The following describes two proteins that form a bound complex.

Sequence of protein 2:
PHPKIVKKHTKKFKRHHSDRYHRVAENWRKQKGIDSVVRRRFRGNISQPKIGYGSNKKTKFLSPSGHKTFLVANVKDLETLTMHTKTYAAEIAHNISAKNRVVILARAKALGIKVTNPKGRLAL

Residue-level contacts at the interface:
Residue A21 in protein 1 contacts residue T73 in protein 2 (closest heavy-atom distance 4.8 Å).
Residue T35 in protein 1 interacts with residue H88 in protein 2 (closest heavy-atom distance 3.4 Å).
Residue Y134 in protein 1 is in contact with residue L109 in protein 2 (closest heavy-atom distance 3.6 Å).
Residue V118 in protein 1 contacts residue R111 in protein 2 (closest heavy-atom distance 4.6 Å).
Residue Q25 in protein 1 contacts residue Y92 in protein 2 (closest heavy-atom distance 3.4 Å).
Residue V118 in protein 1 contacts residue L115 in protein 2 (closest heavy-atom distance 4.2 Å).
Residue L125 in protein 1 is in contact with residue A114 in protein 2 (closest heavy-atom distance 4.2 Å).
Residue G136 in protein 1 interacts with residue A102 in protein 2 (closest heavy-atom distance 4.4 Å).
Residue A21 in protein 1 contacts residue Y92 in protein 2 (closest heavy-atom distance 4.4 Å).
Residue G36 in protein 1 is in contact with residue T84 in protein 2 (closest heavy-atom distance 4.6 Å).
Residue H133 in protein 1 contacts residue L128 in protein 2 (closest heavy-atom distance 3.7 Å).
Residue G36 in protein 1 is in contact with residue M87 in protein 2 (closest heavy-atom distance 4.8 Å).
Residue P22 in protein 1 contacts residue F65 in protein 2 (closest heavy-atom distance 4.2 Å).
Residue R111 in protein 1 interacts with residue M87 in protein 2 (closest heavy-atom distance 3.7 Å).
Residue K114 in protein 1 contacts residue L115 in protein 2 (closest heavy-atom distance 3.5 Å).
Residue Q110 in protein 1 interacts with residue M87 in protein 2 (closest heavy-atom distance 4.7 Å).
Residue K114 in protein 1 interacts with residue T86 in protein 2 (closest heavy-atom distance 2.7 Å).
Residue N23 in protein 1 contacts residue F65 in protein 2 (closest heavy-atom distance 3.7 Å).
Residue T121 in protein 1 is in contact with residue A114 in protein 2 (closest heavy-atom distance 3.1 Å).
Residue T35 in protein 1 interacts with residue M87 in protein 2 (closest heavy-atom distance 3.7 Å).
Residue H133 in protein 1 interacts with residue A127 in protein 2 (closest heavy-atom distance 4.1 Å).
Residue Y134 in protein 1 contacts residue A127 in protein 2 (closest heavy-atom distance 3.6 Å).
Residue L37 in protein 1 is in contact with residue H88 in protein 2 (closest heavy-atom distance 3.1 Å).
Residue F27 in protein 1 interacts with residue H88 in protein 2 (closest heavy-atom distance 4.6 Å).
Residue V135 in protein 1 contacts residue L126 in protein 2 (closest heavy-atom distance 3.7 Å).
Residue P22 in protein 1 interacts with residue F74 in protein 2 (closest heavy-atom distance 4.2 Å).
Residue Y134 in protein 1 interacts with residue L126 in protein 2 (closest heavy-atom distance 3.3 Å).
Residue C28 in protein 1 interacts with residue T84 in protein 2 (closest heavy-atom distance 4.0 Å).
Residue R29 in protein 1 contacts residue D81 in protein 2 (closest heavy-atom distance 3.9 Å).
Residue G24 in protein 1 contacts residue F65 in protein 2 (closest heavy-atom distance 5.0 Å).
Residue V135 in protein 1 is in contact with residue R125 in protein 2 (closest heavy-atom distance 4.2 Å).
Residue F27 in protein 1 is in contact with residue T84 in protein 2 (closest heavy-atom distance 3.7 Å).
Residue V137 in protein 1 interacts with residue R125 in protein 2 (closest heavy-atom distance 4.9 Å).
Residue Y134 in protein 1 interacts with residue V106 in protein 2 (closest heavy-atom distance 3.8 Å).
Residue K114 in protein 1 is in contact with residue M87 in protein 2 (closest heavy-atom distance 3.9 Å).
Residue N23 in protein 1 contacts residue Y92 in protein 2 (closest heavy-atom distance 3.1 Å).
Residue F27 in protein 1 is in contact with residue Y92 in protein 2 (closest heavy-atom distance 4.2 Å).
Residue V135 in protein 1 is in contact with residue L128 in protein 2 (closest heavy-atom distance 4.1 Å).
Residue L115 in protein 1 contacts residue T86 in protein 2 (closest heavy-atom distance 4.0 Å).
Residue R29 in protein 1 contacts residue K80 in protein 2 (closest heavy-atom distance 3.9 Å).
Residue Y134 in protein 1 contacts residue L128 in protein 2 (closest heavy-atom distance 4.4 Å).
Residue N23 in protein 1 interacts with residue K72 in protein 2 (closest heavy-atom distance 3.2 Å).
Residue A21 in protein 1 contacts residue F74 in protein 2 (closest heavy-atom distance 3.4 Å).
Residue G136 in protein 1 interacts with residue R125 in protein 2 (closest heavy-atom distance 4.0 Å).
Residue E122 in protein 1 interacts with residue R111 in protein 2 (closest heavy-atom distance 3.5 Å).
Residue V118 in protein 1 is in contact with residue A114 in protein 2 (closest heavy-atom distance 4.2 Å).
Residue F27 in protein 1 interacts with residue F74 in protein 2 (closest heavy-atom distance 3.3 Å).
Residue R29 in protein 1 contacts residue T84 in protein 2 (closest heavy-atom distance 3.6 Å).
Residue P22 in protein 1 contacts residue T73 in protein 2 (closest heavy-atom distance 3.1 Å).
Residue N23 in protein 1 is in contact with residue T73 in protein 2 (closest heavy-atom distance 4.8 Å).
Residue E122 in protein 1 is in contact with residue A114 in protein 2 (closest heavy-atom distance 4.3 Å).
Residue L125 in protein 1 interacts with residue K113 in protein 2 (closest heavy-atom distance 3.6 Å).
Residue V135 in protein 1 contacts residue A127 in protein 2 (closest heavy-atom distance 2.9 Å).
Residue P22 in protein 1 interacts with residue L75 in protein 2 (closest heavy-atom distance 4.8 Å).
Residue I19 in protein 1 is in contact with residue F74 in protein 2 (closest heavy-atom distance 3.3 Å).
Residue R132 in protein 1 interacts with residue L128 in protein 2 (closest heavy-atom distance 3.1 Å).
Residue F27 in protein 1 contacts residue L85 in protein 2 (closest heavy-atom distance 3.3 Å).
Residue K114 in protein 1 interacts with residue T89 in protein 2 (closest heavy-atom distance 3.3 Å).
Residue K114 in protein 1 interacts with residue L85 in protein 2 (closest heavy-atom distance 4.7 Å).

Sequence of protein 1:
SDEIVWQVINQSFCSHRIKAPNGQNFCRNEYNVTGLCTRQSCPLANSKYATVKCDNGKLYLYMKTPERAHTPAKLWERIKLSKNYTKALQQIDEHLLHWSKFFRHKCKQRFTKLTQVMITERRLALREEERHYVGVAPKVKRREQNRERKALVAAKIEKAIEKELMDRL